Sequence of the second protein:
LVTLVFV

These two protein chains interact to form a complex.

Sequence of the first protein:
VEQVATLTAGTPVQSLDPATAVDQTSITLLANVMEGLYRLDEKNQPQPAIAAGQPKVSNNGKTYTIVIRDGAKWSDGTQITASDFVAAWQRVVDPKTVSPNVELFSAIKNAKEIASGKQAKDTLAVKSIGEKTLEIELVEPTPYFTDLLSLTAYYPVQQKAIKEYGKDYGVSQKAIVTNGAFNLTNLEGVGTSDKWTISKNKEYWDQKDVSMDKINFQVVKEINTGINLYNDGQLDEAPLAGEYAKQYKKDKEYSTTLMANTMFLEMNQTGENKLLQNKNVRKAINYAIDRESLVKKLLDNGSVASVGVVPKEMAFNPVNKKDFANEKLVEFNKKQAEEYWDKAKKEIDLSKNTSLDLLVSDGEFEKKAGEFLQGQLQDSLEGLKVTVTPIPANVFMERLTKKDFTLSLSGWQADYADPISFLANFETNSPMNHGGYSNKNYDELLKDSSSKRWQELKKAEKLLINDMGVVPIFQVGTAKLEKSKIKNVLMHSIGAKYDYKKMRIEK

Residue-level contacts at the interface:
Residue D472 in the first protein contacts residue L1 in the second protein (closest heavy-atom distance 2.7 Å).
Residue G468 in the first protein contacts residue V2 in the second protein (closest heavy-atom distance 3.5 Å).
Residue A450 in the first protein is in contact with residue L4 in the second protein (closest heavy-atom distance 3.8 Å).
Residue L466 in the first protein interacts with residue L4 in the second protein (closest heavy-atom distance 4.4 Å).
Residue A471 in the first protein interacts with residue L1 in the second protein (closest heavy-atom distance 4.8 Å).
Residue G468 in the first protein interacts with residue T3 in the second protein (closest heavy-atom distance 3.0 Å).
Residue L356 in the first protein interacts with residue F6 in the second protein (closest heavy-atom distance 3.7 Å).
Residue E423 in the first protein is in contact with residue V7 in the second protein (closest heavy-atom distance 3.3 Å).
Residue W469 in the first protein is in contact with residue V2 in the second protein (closest heavy-atom distance 3.9 Å).
Residue V79 in the first protein interacts with residue L1 in the second protein (closest heavy-atom distance 3.3 Å).
Residue A298 in the first protein interacts with residue V7 in the second protein (closest heavy-atom distance 3.8 Å).
Residue S418 in the first protein contacts residue L4 in the second protein (closest heavy-atom distance 3.6 Å).
Residue G67 in the first protein is in contact with residue V5 in the second protein (closest heavy-atom distance 4.0 Å).
Residue M320 in the first protein interacts with residue F6 in the second protein (closest heavy-atom distance 3.9 Å).
Residue D80 in the first protein is in contact with residue V2 in the second protein (closest heavy-atom distance 3.4 Å).
Residue G552 in the first protein is in contact with residue L1 in the second protein (closest heavy-atom distance 3.6 Å).
Residue W469 in the first protein interacts with residue T3 in the second protein (closest heavy-atom distance 3.7 Å).
Residue F422 in the first protein interacts with residue F6 in the second protein (closest heavy-atom distance 3.5 Å).
Residue F531 in the first protein contacts residue F6 in the second protein (closest heavy-atom distance 3.8 Å).
Residue L466 in the first protein is in contact with residue F6 in the second protein (closest heavy-atom distance 4.1 Å).
Residue Q81 in the first protein interacts with residue T3 in the second protein (closest heavy-atom distance 4.5 Å).
Residue S418 in the first protein interacts with residue V5 in the second protein (closest heavy-atom distance 3.2 Å).
Residue Q470 in the first protein is in contact with residue T3 in the second protein (closest heavy-atom distance 4.0 Å).
Residue E423 in the first protein interacts with residue L4 in the second protein (closest heavy-atom distance 3.6 Å).
Residue G468 in the first protein contacts residue L1 in the second protein (closest heavy-atom distance 4.1 Å).
Residue V79 in the first protein contacts residue V2 in the second protein (closest heavy-atom distance 2.7 Å).
Residue Q470 in the first protein interacts with residue L1 in the second protein (closest heavy-atom distance 2.8 Å).
Residue Q81 in the first protein contacts residue V2 in the second protein (closest heavy-atom distance 3.4 Å).
Residue W469 in the first protein contacts residue L1 in the second protein (closest heavy-atom distance 3.2 Å).
Residue S467 in the first protein interacts with residue L4 in the second protein (closest heavy-atom distance 4.0 Å).
Residue D80 in the first protein is in contact with residue L1 in the second protein (closest heavy-atom distance 4.5 Å).
Residue S467 in the first protein contacts residue T3 in the second protein (closest heavy-atom distance 3.9 Å).
Residue T68 in the first protein is in contact with residue V5 in the second protein (closest heavy-atom distance 3.6 Å).
Residue M489 in the first protein is in contact with residue V2 in the second protein (closest heavy-atom distance 3.8 Å).
Residue M320 in the first protein contacts residue T3 in the second protein (closest heavy-atom distance 3.5 Å).
Residue F453 in the first protein interacts with residue L4 in the second protein (closest heavy-atom distance 3.9 Å).
Residue Q81 in the first protein is in contact with residue L1 in the second protein (closest heavy-atom distance 3.5 Å).
Residue M320 in the first protein is in contact with residue L4 in the second protein (closest heavy-atom distance 4.6 Å).
Residue E423 in the first protein is in contact with residue F6 in the second protein (closest heavy-atom distance 2.9 Å).
Residue M454 in the first protein interacts with residue L4 in the second protein (closest heavy-atom distance 3.7 Å).
Residue I280 in the first protein is in contact with residue V7 in the second protein (closest heavy-atom distance 3.7 Å).
Residue T319 in the first protein is in contact with residue T3 in the second protein (closest heavy-atom distance 4.8 Å).
Residue F422 in the first protein contacts residue V7 in the second protein (closest heavy-atom distance 3.5 Å).
Residue A426 in the first protein is in contact with residue F6 in the second protein (closest heavy-atom distance 3.6 Å).
Residue M454 in the first protein is in contact with residue V2 in the second protein (closest heavy-atom distance 4.2 Å).
Residue L457 in the first protein contacts residue L4 in the second protein (closest heavy-atom distance 3.9 Å).
Residue A553 in the first protein is in contact with residue L1 in the second protein (closest heavy-atom distance 4.3 Å).
Residue N318 in the first protein is in contact with residue T3 in the second protein (closest heavy-atom distance 3.1 Å).
Residue E423 in the first protein interacts with residue V5 in the second protein (closest heavy-atom distance 3.2 Å).
Residue L297 in the first protein interacts with residue V7 in the second protein (closest heavy-atom distance 3.8 Å).
Residue I84 in the first protein is in contact with residue L1 in the second protein (closest heavy-atom distance 3.5 Å).
Residue P296 in the first protein contacts residue V7 in the second protein (closest heavy-atom distance 3.5 Å).
Residue G534 in the first protein contacts residue F6 in the second protein (closest heavy-atom distance 4.5 Å).
Residue V533 in the first protein interacts with residue F6 in the second protein (closest heavy-atom distance 3.8 Å).
Residue H491 in the first protein interacts with residue V2 in the second protein (closest heavy-atom distance 4.5 Å).
Residue L356 in the first protein interacts with residue V7 in the second protein (closest heavy-atom distance 4.9 Å).